These two protein chains interact to form a complex.

Contacts between the two chains:
Residue Y455 in the second protein contacts residue R195 in the first protein (closest heavy-atom distance 3.2 Å).
Residue E335 in the second protein contacts residue L190 in the first protein (closest heavy-atom distance 3.6 Å).
Residue L358 in the second protein interacts with residue R60 in the first protein (closest heavy-atom distance 3.1 Å).
Residue F194 in the second protein is in contact with residue W38 in the first protein (closest heavy-atom distance 3.7 Å).
Residue H232 in the second protein interacts with residue G55 in the first protein (closest heavy-atom distance 3.7 Å).
Residue L358 in the second protein contacts residue R67 in the first protein (closest heavy-atom distance 3.6 Å).
Residue D331 in the second protein is in contact with residue G193 in the first protein (closest heavy-atom distance 2.7 Å).
Residue R234 in the second protein contacts residue P110 in the first protein (closest heavy-atom distance 3.7 Å).
Residue K363 in the second protein contacts residue A123 in the first protein (closest heavy-atom distance 3.4 Å).
Residue Q510 in the second protein contacts residue G194 in the first protein (closest heavy-atom distance 3.1 Å).
Residue D331 in the second protein interacts with residue R195 in the first protein (closest heavy-atom distance 3.2 Å).
Residue Q237 in the second protein contacts residue R111 in the first protein (closest heavy-atom distance 3.0 Å).
Residue C325 in the second protein interacts with residue L183 in the first protein (closest heavy-atom distance 3.6 Å).
Residue R317 in the second protein is in contact with residue L158 in the first protein (closest heavy-atom distance 3.7 Å).
Residue L280 in the second protein is in contact with residue Q182 in the first protein (closest heavy-atom distance 3.0 Å).
Residue D459 in the second protein is in contact with residue R196 in the first protein (closest heavy-atom distance 3.2 Å).
Residue R324 in the second protein contacts residue R161 in the first protein (closest heavy-atom distance 3.1 Å).
Residue E321 in the second protein is in contact with residue R161 in the first protein (closest heavy-atom distance 2.4 Å).
Residue R458 in the second protein interacts with residue L197 in the first protein (closest heavy-atom distance 2.4 Å).
Residue C311 in the second protein interacts with residue R60 in the first protein (closest heavy-atom distance 3.1 Å).
Residue A333 in the second protein contacts residue L190 in the first protein (closest heavy-atom distance 3.4 Å).
Residue V265 in the second protein is in contact with residue P56 in the first protein (closest heavy-atom distance 3.7 Å).
Residue E276 in the second protein interacts with residue S176 in the first protein (closest heavy-atom distance 3.3 Å).
Residue E235 in the second protein contacts residue R111 in the first protein (closest heavy-atom distance 2.8 Å).
Residue H232 in the second protein contacts residue R111 in the first protein (closest heavy-atom distance 2.8 Å).
Residue E542 in the second protein contacts residue G191 in the first protein (closest heavy-atom distance 3.4 Å).
Residue L358 in the second protein contacts residue G64 in the first protein (closest heavy-atom distance 3.3 Å).
Residue H232 in the second protein interacts with residue Q53 in the first protein (closest heavy-atom distance 3.5 Å).
Residue L269 in the second protein interacts with residue W151 in the first protein (closest heavy-atom distance 3.7 Å).
Residue R270 in the second protein interacts with residue R111 in the first protein (closest heavy-atom distance 3.2 Å).
Residue R317 in the second protein contacts residue M122 in the first protein (closest heavy-atom distance 3.5 Å).
Residue W268 in the second protein contacts residue W151 in the first protein (closest heavy-atom distance 3.1 Å).
Residue E235 in the second protein interacts with residue P110 in the first protein (closest heavy-atom distance 3.7 Å).
Residue T196 in the second protein contacts residue V33 in the first protein (closest heavy-atom distance 3.5 Å).
Residue T330 in the second protein contacts residue C187 in the first protein (closest heavy-atom distance 3.7 Å).
Residue E238 in the second protein interacts with residue R111 in the first protein (closest heavy-atom distance 2.7 Å).
Residue L272 in the second protein is in contact with residue A150 in the first protein (closest heavy-atom distance 3.6 Å).
Residue R359 in the second protein is in contact with residue R60 in the first protein (closest heavy-atom distance 3.6 Å).
Residue P457 in the second protein interacts with residue R196 in the first protein (closest heavy-atom distance 3.2 Å).
Residue Q357 in the second protein contacts residue R67 in the first protein (closest heavy-atom distance 3.7 Å).
Residue L327 in the second protein interacts with residue L197 in the first protein (closest heavy-atom distance 3.4 Å).
Residue H312 in the second protein contacts residue N116 in the first protein (closest heavy-atom distance 3.0 Å).
Residue H312 in the second protein is in contact with residue S119 in the first protein (closest heavy-atom distance 3.2 Å).
Residue E276 in the second protein interacts with residue C179 in the first protein (closest heavy-atom distance 3.2 Å).
Residue L272 in the second protein interacts with residue W151 in the first protein (closest heavy-atom distance 3.7 Å).
Residue G332 in the second protein contacts residue R195 in the first protein (closest heavy-atom distance 2.8 Å).
Residue R317 in the second protein is in contact with residue D162 in the first protein (closest heavy-atom distance 2.5 Å).
Residue I287 in the second protein contacts residue L190 in the first protein (closest heavy-atom distance 3.6 Å).
Residue E329 in the second protein interacts with residue Q184 in the first protein (closest heavy-atom distance 3.4 Å).
Residue E276 in the second protein is in contact with residue L175 in the first protein (closest heavy-atom distance 3.3 Å).
Residue M322 in the second protein interacts with residue C179 in the first protein (closest heavy-atom distance 3.6 Å).
Residue A326 in the second protein contacts residue C187 in the first protein (closest heavy-atom distance 3.7 Å).
Residue P457 in the second protein is in contact with residue L197 in the first protein (closest heavy-atom distance 3.5 Å).
Residue H312 in the second protein interacts with residue P56 in the first protein (closest heavy-atom distance 3.5 Å).
Residue F360 in the second protein contacts residue L63 in the first protein (closest heavy-atom distance 3.5 Å).
Residue Y454 in the second protein interacts with residue R195 in the first protein (closest heavy-atom distance 3.3 Å).
Residue P236 in the second protein interacts with residue R108 in the first protein (closest heavy-atom distance 3.7 Å).
Residue L269 in the second protein is in contact with residue R115 in the first protein (closest heavy-atom distance 3.2 Å).
Residue P507 in the second protein is in contact with residue R196 in the first protein (closest heavy-atom distance 3.0 Å).
Residue R270 in the second protein interacts with residue R115 in the first protein (closest heavy-atom distance 3.4 Å).

Sequence of the first protein:
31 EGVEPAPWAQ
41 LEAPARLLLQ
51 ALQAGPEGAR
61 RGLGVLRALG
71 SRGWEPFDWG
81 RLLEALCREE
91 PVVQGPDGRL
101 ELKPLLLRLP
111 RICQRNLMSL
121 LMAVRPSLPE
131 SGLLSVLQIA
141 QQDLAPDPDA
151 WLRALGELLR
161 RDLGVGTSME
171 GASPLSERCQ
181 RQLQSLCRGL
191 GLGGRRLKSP

Sequence of the second protein:
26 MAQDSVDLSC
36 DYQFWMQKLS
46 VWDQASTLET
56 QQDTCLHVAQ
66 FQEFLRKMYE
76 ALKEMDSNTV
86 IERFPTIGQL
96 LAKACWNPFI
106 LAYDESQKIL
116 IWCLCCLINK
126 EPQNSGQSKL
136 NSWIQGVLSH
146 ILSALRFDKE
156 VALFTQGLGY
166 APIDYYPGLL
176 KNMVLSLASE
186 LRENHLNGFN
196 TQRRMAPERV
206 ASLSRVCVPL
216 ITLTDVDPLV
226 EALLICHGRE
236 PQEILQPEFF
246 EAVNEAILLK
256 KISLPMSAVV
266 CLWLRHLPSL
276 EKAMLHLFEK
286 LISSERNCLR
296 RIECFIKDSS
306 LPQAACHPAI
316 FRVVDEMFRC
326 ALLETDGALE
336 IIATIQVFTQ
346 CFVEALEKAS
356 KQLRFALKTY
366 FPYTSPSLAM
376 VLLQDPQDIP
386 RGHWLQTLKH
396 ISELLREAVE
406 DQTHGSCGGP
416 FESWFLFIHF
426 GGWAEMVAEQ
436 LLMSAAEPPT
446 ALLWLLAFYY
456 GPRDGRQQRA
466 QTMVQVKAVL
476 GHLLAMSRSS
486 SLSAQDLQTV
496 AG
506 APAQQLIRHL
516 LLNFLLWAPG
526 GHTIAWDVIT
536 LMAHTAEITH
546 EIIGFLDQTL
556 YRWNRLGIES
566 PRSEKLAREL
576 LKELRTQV